Sequence of protein 2:
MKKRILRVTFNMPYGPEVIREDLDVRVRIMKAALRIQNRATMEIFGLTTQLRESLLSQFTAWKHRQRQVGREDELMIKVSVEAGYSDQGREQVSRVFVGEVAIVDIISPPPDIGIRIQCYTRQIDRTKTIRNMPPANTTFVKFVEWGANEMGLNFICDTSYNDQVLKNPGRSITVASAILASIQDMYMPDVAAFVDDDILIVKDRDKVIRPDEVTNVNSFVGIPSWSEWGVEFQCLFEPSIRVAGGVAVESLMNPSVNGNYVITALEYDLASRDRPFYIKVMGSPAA

Sequence of protein 1:
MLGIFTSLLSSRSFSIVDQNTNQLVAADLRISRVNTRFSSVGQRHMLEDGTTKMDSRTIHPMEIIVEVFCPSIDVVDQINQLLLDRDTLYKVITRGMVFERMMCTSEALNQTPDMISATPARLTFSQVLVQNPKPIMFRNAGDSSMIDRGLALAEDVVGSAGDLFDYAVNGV

This data describes a binding interaction between two proteins.

Interface contacts:
Residue N258 in protein 2 is in contact with residue L153 in protein 1 (closest heavy-atom distance 3.2 Å).
Residue S256 in protein 2 interacts with residue A152 in protein 1 (closest heavy-atom distance 4.0 Å).
Residue S256 in protein 2 interacts with residue L153 in protein 1 (closest heavy-atom distance 4.8 Å).
Residue G259 in protein 2 interacts with residue L153 in protein 1 (closest heavy-atom distance 4.7 Å).